These two protein chains interact to form a complex.

Residue-level contacts at the interface:
Residue K106 in the second protein is in contact with residue A91 in the first protein (closest heavy-atom distance 3.6 Å).
Residue L116 in the second protein is in contact with residue P81 in the first protein (closest heavy-atom distance 3.6 Å).
Residue S27 in the second protein is in contact with residue E73 in the first protein (closest heavy-atom distance 4.2 Å).
Residue L105 in the second protein contacts residue I79 in the first protein (closest heavy-atom distance 4.5 Å).
Residue C109 in the second protein interacts with residue L88 in the first protein (closest heavy-atom distance 3.6 Å).
Residue T99 in the second protein interacts with residue E73 in the first protein (closest heavy-atom distance 4.7 Å).
Residue V113 in the second protein contacts residue L85 in the first protein (closest heavy-atom distance 4.0 Å).
Residue L105 in the second protein interacts with residue F77 in the first protein (closest heavy-atom distance 4.0 Å).
Residue L125 in the second protein interacts with residue L85 in the first protein (closest heavy-atom distance 4.0 Å).
Residue Q111 in the second protein contacts residue E76 in the first protein (closest heavy-atom distance 4.4 Å).
Residue L131 in the second protein interacts with residue L88 in the first protein (closest heavy-atom distance 3.0 Å).
Residue L100 in the second protein is in contact with residue P75 in the first protein (closest heavy-atom distance 3.9 Å).
Residue V113 in the second protein contacts residue A84 in the first protein (closest heavy-atom distance 4.2 Å).
Residue Y103 in the second protein contacts residue E76 in the first protein (closest heavy-atom distance 4.5 Å).
Residue Q79 in the second protein is in contact with residue S70 in the first protein (closest heavy-atom distance 3.2 Å).
Residue R26 in the second protein is in contact with residue E73 in the first protein (closest heavy-atom distance 3.4 Å).
Residue P101 in the second protein is in contact with residue I74 in the first protein (closest heavy-atom distance 4.2 Å).
Residue C109 in the second protein is in contact with residue A91 in the first protein (closest heavy-atom distance 4.7 Å).
Residue V112 in the second protein contacts residue I79 in the first protein (closest heavy-atom distance 4.1 Å).
Residue C109 in the second protein contacts residue I79 in the first protein (closest heavy-atom distance 3.8 Å).
Residue Q79 in the second protein contacts residue S71 in the first protein (closest heavy-atom distance 3.2 Å).
Residue V128 in the second protein is in contact with residue N92 in the first protein (closest heavy-atom distance 4.2 Å).
Residue C109 in the second protein is in contact with residue A84 in the first protein (closest heavy-atom distance 4.3 Å).
Residue L105 in the second protein is in contact with residue V57 in the first protein (closest heavy-atom distance 4.3 Å).
Residue Y103 in the second protein is in contact with residue Y60 in the first protein (closest heavy-atom distance 2.7 Å).
Residue R29 in the second protein is in contact with residue E76 in the first protein (closest heavy-atom distance 2.8 Å).
Residue K106 in the second protein contacts residue N92 in the first protein (closest heavy-atom distance 2.9 Å).
Residue L131 in the second protein is in contact with residue M89 in the first protein (closest heavy-atom distance 4.2 Å).
Residue L105 in the second protein is in contact with residue Y60 in the first protein (closest heavy-atom distance 3.3 Å).
Residue L100 in the second protein contacts residue I74 in the first protein (closest heavy-atom distance 3.4 Å).
Residue C109 in the second protein interacts with residue L87 in the first protein (closest heavy-atom distance 3.7 Å).
Residue V102 in the second protein interacts with residue T68 in the first protein (closest heavy-atom distance 4.0 Å).
Residue P28 in the second protein is in contact with residue I74 in the first protein (closest heavy-atom distance 4.4 Å).
Residue T104 in the second protein interacts with residue Y60 in the first protein (closest heavy-atom distance 3.3 Å).
Residue S130 in the second protein interacts with residue N92 in the first protein (closest heavy-atom distance 4.4 Å).
Residue P101 in the second protein contacts residue Y63 in the first protein (closest heavy-atom distance 4.8 Å).
Residue R108 in the second protein is in contact with residue F77 in the first protein (closest heavy-atom distance 2.9 Å).
Residue T104 in the second protein contacts residue C96 in the first protein (closest heavy-atom distance 3.6 Å).
Residue R108 in the second protein contacts residue I79 in the first protein (closest heavy-atom distance 3.6 Å).
Residue K106 in the second protein is in contact with residue C96 in the first protein (closest heavy-atom distance 3.0 Å).
Residue V102 in the second protein contacts residue K64 in the first protein (closest heavy-atom distance 4.2 Å).
Residue L105 in the second protein is in contact with residue L87 in the first protein (closest heavy-atom distance 4.1 Å).
Residue R108 in the second protein is in contact with residue E76 in the first protein (closest heavy-atom distance 3.4 Å).
Residue K106 in the second protein interacts with residue L88 in the first protein (closest heavy-atom distance 3.8 Å).
Residue L110 in the second protein is in contact with residue L88 in the first protein (closest heavy-atom distance 3.8 Å).
Residue V112 in the second protein is in contact with residue A84 in the first protein (closest heavy-atom distance 4.0 Å).
Residue V102 in the second protein is in contact with residue I74 in the first protein (closest heavy-atom distance 3.7 Å).
Residue P28 in the second protein is in contact with residue E76 in the first protein (closest heavy-atom distance 3.5 Å).
Residue D126 in the second protein is in contact with residue M89 in the first protein (closest heavy-atom distance 4.0 Å).
Residue L131 in the second protein interacts with residue N92 in the first protein (closest heavy-atom distance 3.9 Å).
Residue V128 in the second protein interacts with residue M89 in the first protein (closest heavy-atom distance 4.3 Å).
Residue V102 in the second protein contacts residue Y67 in the first protein (closest heavy-atom distance 3.6 Å).
Residue V102 in the second protein is in contact with residue Y60 in the first protein (closest heavy-atom distance 4.2 Å).
Residue L105 in the second protein is in contact with residue C96 in the first protein (closest heavy-atom distance 2.7 Å).
Residue L105 in the second protein interacts with residue A91 in the first protein (closest heavy-atom distance 3.6 Å).
Residue R26 in the second protein interacts with residue I74 in the first protein (closest heavy-atom distance 4.8 Å).
Residue L100 in the second protein contacts residue E76 in the first protein (closest heavy-atom distance 3.8 Å).
Residue I127 in the second protein is in contact with residue M89 in the first protein (closest heavy-atom distance 4.1 Å).
Residue I127 in the second protein is in contact with residue L85 in the first protein (closest heavy-atom distance 4.1 Å).
Residue V102 in the second protein contacts residue Y63 in the first protein (closest heavy-atom distance 4.3 Å).

Sequence of the second protein:
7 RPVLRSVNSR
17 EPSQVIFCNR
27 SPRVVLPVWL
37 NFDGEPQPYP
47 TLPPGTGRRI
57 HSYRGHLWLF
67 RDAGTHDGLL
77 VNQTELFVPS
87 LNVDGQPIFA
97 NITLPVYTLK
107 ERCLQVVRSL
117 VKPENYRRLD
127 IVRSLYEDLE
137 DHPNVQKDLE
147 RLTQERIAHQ

Sequence of the first protein:
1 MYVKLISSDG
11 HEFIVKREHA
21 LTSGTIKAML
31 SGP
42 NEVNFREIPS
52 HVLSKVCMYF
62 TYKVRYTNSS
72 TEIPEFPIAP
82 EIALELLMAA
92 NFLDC